These two protein chains interact to form a complex.

Sequence of chain A:
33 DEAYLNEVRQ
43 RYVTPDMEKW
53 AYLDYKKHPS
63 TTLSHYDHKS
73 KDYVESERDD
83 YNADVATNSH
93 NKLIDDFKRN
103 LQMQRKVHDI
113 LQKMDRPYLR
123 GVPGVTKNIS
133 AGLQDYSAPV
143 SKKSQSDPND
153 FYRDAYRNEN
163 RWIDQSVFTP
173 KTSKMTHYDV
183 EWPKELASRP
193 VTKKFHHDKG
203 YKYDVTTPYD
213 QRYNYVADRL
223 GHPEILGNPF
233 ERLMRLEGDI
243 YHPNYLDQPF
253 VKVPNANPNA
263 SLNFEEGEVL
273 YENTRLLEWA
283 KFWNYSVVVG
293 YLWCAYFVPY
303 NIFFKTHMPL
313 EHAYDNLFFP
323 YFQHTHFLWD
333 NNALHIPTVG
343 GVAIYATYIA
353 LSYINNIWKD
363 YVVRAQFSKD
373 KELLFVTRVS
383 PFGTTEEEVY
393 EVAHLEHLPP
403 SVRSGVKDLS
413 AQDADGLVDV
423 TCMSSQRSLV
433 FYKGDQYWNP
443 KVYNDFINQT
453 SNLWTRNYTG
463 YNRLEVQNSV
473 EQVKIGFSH

Sequence of chain B:
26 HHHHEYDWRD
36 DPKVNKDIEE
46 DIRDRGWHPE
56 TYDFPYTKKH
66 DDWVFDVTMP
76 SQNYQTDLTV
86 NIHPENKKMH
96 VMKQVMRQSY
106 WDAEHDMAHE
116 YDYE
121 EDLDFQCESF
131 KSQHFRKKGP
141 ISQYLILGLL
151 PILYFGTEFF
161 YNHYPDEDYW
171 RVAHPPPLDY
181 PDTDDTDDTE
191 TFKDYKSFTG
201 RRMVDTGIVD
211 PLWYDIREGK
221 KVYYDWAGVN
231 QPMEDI

Interface contacts:
Residue D200 in chain A contacts residue S129 in chain B (closest heavy-atom distance 4.9 Å).
Residue D200 in chain A interacts with residue C127 in chain B (closest heavy-atom distance 3.3 Å).
Residue K201 in chain A is in contact with residue C127 in chain B (closest heavy-atom distance 4.5 Å).